Sequence of the first protein:
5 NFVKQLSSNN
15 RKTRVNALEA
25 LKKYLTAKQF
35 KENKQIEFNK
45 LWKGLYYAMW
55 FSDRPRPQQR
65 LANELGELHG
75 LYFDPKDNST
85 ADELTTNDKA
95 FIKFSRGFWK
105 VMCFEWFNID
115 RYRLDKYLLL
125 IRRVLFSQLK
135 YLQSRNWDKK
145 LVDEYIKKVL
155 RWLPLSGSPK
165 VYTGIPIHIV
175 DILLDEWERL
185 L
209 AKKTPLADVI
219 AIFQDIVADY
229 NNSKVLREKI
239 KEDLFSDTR

This data describes a binding interaction between two proteins.

Residue-level contacts at the interface:
Residue S293 in the second protein contacts residue G168 in the first protein (closest heavy-atom distance 4.7 Å).
Residue E294 in the second protein contacts residue G168 in the first protein (closest heavy-atom distance 4.4 Å).
Residue R288 in the second protein is in contact with residue R115 in the first protein (closest heavy-atom distance 4.9 Å).
Residue P4 in the second protein contacts residue S11 in the first protein (closest heavy-atom distance 3.5 Å).

Sequence of the second protein:
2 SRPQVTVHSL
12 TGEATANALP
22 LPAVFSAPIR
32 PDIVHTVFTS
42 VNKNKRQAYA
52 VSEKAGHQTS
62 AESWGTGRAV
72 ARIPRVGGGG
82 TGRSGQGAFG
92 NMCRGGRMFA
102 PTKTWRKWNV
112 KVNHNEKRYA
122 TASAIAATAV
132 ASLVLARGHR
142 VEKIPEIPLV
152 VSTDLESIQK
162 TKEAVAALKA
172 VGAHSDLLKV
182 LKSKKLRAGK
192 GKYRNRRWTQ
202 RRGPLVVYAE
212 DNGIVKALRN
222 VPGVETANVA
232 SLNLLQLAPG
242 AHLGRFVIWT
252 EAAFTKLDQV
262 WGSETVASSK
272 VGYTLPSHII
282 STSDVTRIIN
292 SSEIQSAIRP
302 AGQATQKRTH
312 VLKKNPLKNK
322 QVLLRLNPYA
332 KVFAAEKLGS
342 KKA